Contacts between the two chains:
Residue V58 in the second protein is in contact with residue K105 in the first protein (closest heavy-atom distance 4.1 Å).
Residue Y104 in the second protein is in contact with residue I14 in the first protein (closest heavy-atom distance 3.9 Å).
Residue R60 in the second protein contacts residue F107 in the first protein (closest heavy-atom distance 3.9 Å).
Residue V58 in the second protein contacts residue R108 in the first protein (closest heavy-atom distance 3.6 Å).
Residue D56 in the second protein contacts residue R108 in the first protein (closest heavy-atom distance 2.8 Å).
Residue D56 in the second protein is in contact with residue K105 in the first protein (closest heavy-atom distance 3.9 Å).
Residue Y104 in the second protein is in contact with residue F107 in the first protein (closest heavy-atom distance 3.3 Å).
Residue Y104 in the second protein contacts residue R108 in the first protein (closest heavy-atom distance 3.7 Å).
Residue D103 in the second protein is in contact with residue K104 in the first protein (closest heavy-atom distance 2.8 Å).
Residue Y104 in the second protein is in contact with residue K104 in the first protein (closest heavy-atom distance 3.6 Å).
Residue R60 in the second protein contacts residue E109 in the first protein (closest heavy-atom distance 3.4 Å).
Residue R60 in the second protein contacts residue R108 in the first protein (closest heavy-atom distance 3.2 Å).
Residue Y32 in the second protein is in contact with residue L101 in the first protein (closest heavy-atom distance 3.5 Å).
Residue D103 in the second protein contacts residue R108 in the first protein (closest heavy-atom distance 3.3 Å).
Residue Y104 in the second protein interacts with residue E15 in the first protein (closest heavy-atom distance 4.2 Å).
Residue D105 in the second protein is in contact with residue R11 in the first protein (closest heavy-atom distance 2.8 Å).
Residue W54 in the second protein interacts with residue R108 in the first protein (closest heavy-atom distance 3.4 Å).
Residue D105 in the second protein is in contact with residue F107 in the first protein (closest heavy-atom distance 4.3 Å).
Residue Y32 in the second protein contacts residue K104 in the first protein (closest heavy-atom distance 3.9 Å).
Residue V58 in the second protein interacts with residue E109 in the first protein (closest heavy-atom distance 3.7 Å).
Residue W55 in the second protein contacts residue R108 in the first protein (closest heavy-atom distance 3.4 Å).
Residue R60 in the second protein is in contact with residue G110 in the first protein (closest heavy-atom distance 3.5 Å).
Residue Y104 in the second protein contacts residue R11 in the first protein (closest heavy-atom distance 4.5 Å).

Sequence of the first protein:
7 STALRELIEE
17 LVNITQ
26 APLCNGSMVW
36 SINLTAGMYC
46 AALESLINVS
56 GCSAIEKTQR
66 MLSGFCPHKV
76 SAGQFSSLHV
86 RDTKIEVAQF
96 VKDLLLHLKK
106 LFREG

Sequence of the second protein:
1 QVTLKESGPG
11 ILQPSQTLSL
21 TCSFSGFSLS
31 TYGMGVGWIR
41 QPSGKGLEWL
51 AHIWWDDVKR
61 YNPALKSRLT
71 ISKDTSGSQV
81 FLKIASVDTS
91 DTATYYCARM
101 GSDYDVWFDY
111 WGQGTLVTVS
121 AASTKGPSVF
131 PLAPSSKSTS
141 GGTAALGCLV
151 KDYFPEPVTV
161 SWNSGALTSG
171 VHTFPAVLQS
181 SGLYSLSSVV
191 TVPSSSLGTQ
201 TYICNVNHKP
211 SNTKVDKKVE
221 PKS

This data describes a binding interaction between two proteins.